The following describes two proteins that form a bound complex.

Sequence of chain B:
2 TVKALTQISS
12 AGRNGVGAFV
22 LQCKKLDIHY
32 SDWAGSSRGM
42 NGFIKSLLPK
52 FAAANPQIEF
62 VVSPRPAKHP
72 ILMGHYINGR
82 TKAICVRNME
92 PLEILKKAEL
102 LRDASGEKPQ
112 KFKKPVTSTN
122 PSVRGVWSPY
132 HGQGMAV

Residue-level contacts at the interface:
Residue L388 in chain A contacts residue P50 in chain B (closest heavy-atom distance 3.4 Å).
Residue R396 in chain A contacts residue P65 in chain B (closest heavy-atom distance 3.3 Å).
Residue K373 in chain A is in contact with residue D33 in chain B (closest heavy-atom distance 4.8 Å).
Residue L385 in chain A contacts residue I45 in chain B (closest heavy-atom distance 4.4 Å).
Residue L375 in chain A interacts with residue I45 in chain B (closest heavy-atom distance 3.9 Å).
Residue Y394 in chain A interacts with residue S64 in chain B (closest heavy-atom distance 4.0 Å).
Residue K392 in chain A is in contact with residue V62 in chain B (closest heavy-atom distance 3.3 Å).
Residue N390 in chain A contacts residue I59 in chain B (closest heavy-atom distance 3.0 Å).
Residue L375 in chain A contacts residue D33 in chain B (closest heavy-atom distance 3.0 Å).
Residue Y394 in chain A is in contact with residue V62 in chain B (closest heavy-atom distance 3.4 Å).
Residue V398 in chain A interacts with residue H30 in chain B (closest heavy-atom distance 4.8 Å).
Residue V398 in chain A contacts residue S64 in chain B (closest heavy-atom distance 3.6 Å).
Residue R397 in chain A contacts residue P65 in chain B (closest heavy-atom distance 3.6 Å).
Residue I384 in chain A contacts residue P50 in chain B (closest heavy-atom distance 3.8 Å).
Residue N390 in chain A is in contact with residue P57 in chain B (closest heavy-atom distance 3.7 Å).
Residue L375 in chain A is in contact with residue K46 in chain B (closest heavy-atom distance 3.7 Å).
Residue L388 in chain A is in contact with residue A53 in chain B (closest heavy-atom distance 3.9 Å).
Residue L385 in chain A contacts residue L49 in chain B (closest heavy-atom distance 4.3 Å).
Residue I379 in chain A is in contact with residue K46 in chain B (closest heavy-atom distance 5.0 Å).
Residue R397 in chain A is in contact with residue P67 in chain B (closest heavy-atom distance 4.6 Å).
Residue Y394 in chain A interacts with residue Y31 in chain B (closest heavy-atom distance 4.0 Å).
Residue I379 in chain A is in contact with residue V63 in chain B (closest heavy-atom distance 4.5 Å).
Residue V393 in chain A is in contact with residue V63 in chain B (closest heavy-atom distance 3.4 Å).
Residue N390 in chain A is in contact with residue A53 in chain B (closest heavy-atom distance 3.2 Å).
Residue P395 in chain A contacts residue Y31 in chain B (closest heavy-atom distance 4.8 Å).
Residue Y394 in chain A contacts residue V63 in chain B (closest heavy-atom distance 2.8 Å).
Residue L385 in chain A contacts residue V63 in chain B (closest heavy-atom distance 4.8 Å).
Residue V391 in chain A interacts with residue V63 in chain B (closest heavy-atom distance 4.7 Å).
Residue L375 in chain A interacts with residue N42 in chain B (closest heavy-atom distance 3.8 Å).
Residue Y394 in chain A interacts with residue P65 in chain B (closest heavy-atom distance 3.3 Å).
Residue K374 in chain A is in contact with residue D33 in chain B (closest heavy-atom distance 3.5 Å).
Residue R397 in chain A interacts with residue R66 in chain B (closest heavy-atom distance 4.4 Å).
Residue V398 in chain A interacts with residue P65 in chain B (closest heavy-atom distance 4.7 Å).
Residue V391 in chain A interacts with residue F61 in chain B (closest heavy-atom distance 3.5 Å).
Residue L388 in chain A is in contact with residue A54 in chain B (closest heavy-atom distance 3.8 Å).
Residue I379 in chain A interacts with residue Y31 in chain B (closest heavy-atom distance 4.8 Å).
Residue R397 in chain A is in contact with residue S64 in chain B (closest heavy-atom distance 3.9 Å).
Residue A376 in chain A is in contact with residue D33 in chain B (closest heavy-atom distance 4.6 Å).
Residue A376 in chain A contacts residue Y31 in chain B (closest heavy-atom distance 3.7 Å).
Residue P395 in chain A contacts residue P65 in chain B (closest heavy-atom distance 3.5 Å).
Residue N390 in chain A interacts with residue F61 in chain B (closest heavy-atom distance 2.9 Å).
Residue K392 in chain A contacts residue V63 in chain B (closest heavy-atom distance 2.9 Å).
Residue I379 in chain A is in contact with residue I45 in chain B (closest heavy-atom distance 3.5 Å).
Residue L385 in chain A interacts with residue P50 in chain B (closest heavy-atom distance 3.7 Å).
Residue K392 in chain A contacts residue F61 in chain B (closest heavy-atom distance 2.9 Å).
Residue L375 in chain A contacts residue Y31 in chain B (closest heavy-atom distance 3.7 Å).
Residue Q378 in chain A interacts with residue K46 in chain B (closest heavy-atom distance 3.4 Å).
Residue V391 in chain A contacts residue A53 in chain B (closest heavy-atom distance 3.5 Å).
Residue R396 in chain A is in contact with residue S64 in chain B (closest heavy-atom distance 3.3 Å).
Residue N390 in chain A contacts residue N56 in chain B (closest heavy-atom distance 3.0 Å).
Residue N390 in chain A contacts residue Q58 in chain B (closest heavy-atom distance 4.8 Å).
Residue N390 in chain A contacts residue E60 in chain B (closest heavy-atom distance 3.7 Å).

Sequence of chain A:
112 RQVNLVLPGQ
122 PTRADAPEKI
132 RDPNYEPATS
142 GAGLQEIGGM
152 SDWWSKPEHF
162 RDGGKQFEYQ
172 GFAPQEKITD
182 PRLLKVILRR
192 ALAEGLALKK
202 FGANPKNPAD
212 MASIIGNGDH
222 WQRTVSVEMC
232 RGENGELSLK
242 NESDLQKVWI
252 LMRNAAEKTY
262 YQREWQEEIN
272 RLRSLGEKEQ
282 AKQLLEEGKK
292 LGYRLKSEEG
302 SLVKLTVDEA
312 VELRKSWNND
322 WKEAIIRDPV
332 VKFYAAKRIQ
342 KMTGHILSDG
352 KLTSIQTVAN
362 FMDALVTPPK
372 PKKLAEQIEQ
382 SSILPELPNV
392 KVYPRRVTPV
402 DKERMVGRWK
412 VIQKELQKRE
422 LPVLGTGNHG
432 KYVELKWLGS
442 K